The following describes two proteins that form a bound complex.

Sequence of protein 1:
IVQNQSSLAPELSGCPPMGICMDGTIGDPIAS

Residue-level contacts at the interface:
Residue P267 in protein 2 interacts with residue S12 in protein 1 (closest heavy-atom distance 3.9 Å).
Residue D171 in protein 2 is in contact with residue N9 in protein 1 (closest heavy-atom distance 3.5 Å).
Residue L195 in protein 2 contacts residue I25 in protein 1 (closest heavy-atom distance 3.7 Å).
Residue P267 in protein 2 contacts residue N9 in protein 1 (closest heavy-atom distance 3.7 Å).
Residue W266 in protein 2 is in contact with residue S11 in protein 1 (closest heavy-atom distance 3.9 Å).
Residue L158 in protein 2 contacts residue M23 in protein 1 (closest heavy-atom distance 3.5 Å).
Residue Y268 in protein 2 interacts with residue Q8 in protein 1 (closest heavy-atom distance 3.1 Å).
Residue V167 in protein 2 contacts residue Q10 in protein 1 (closest heavy-atom distance 3.6 Å).
Residue V229 in protein 2 contacts residue P22 in protein 1 (closest heavy-atom distance 3.5 Å).
Residue Y163 in protein 2 contacts residue G24 in protein 1 (closest heavy-atom distance 3.5 Å).
Residue G230 in protein 2 contacts residue M23 in protein 1 (closest heavy-atom distance 3.8 Å).
Residue Y71 in protein 2 interacts with residue Q8 in protein 1 (closest heavy-atom distance 3.6 Å).
Residue R200 in protein 2 contacts residue T30 in protein 1 (closest heavy-atom distance 3.9 Å).
Residue L158 in protein 2 contacts residue A14 in protein 1 (closest heavy-atom distance 3.7 Å).
Residue T159 in protein 2 contacts residue M23 in protein 1 (closest heavy-atom distance 3.2 Å).
Residue C133 in protein 2 is in contact with residue P22 in protein 1 (closest heavy-atom distance 3.7 Å).
Residue H264 in protein 2 contacts residue S11 in protein 1 (closest heavy-atom distance 2.6 Å).
Residue Y268 in protein 2 contacts residue N9 in protein 1 (closest heavy-atom distance 2.9 Å).
Residue S270 in protein 2 interacts with residue V7 in protein 1 (closest heavy-atom distance 2.9 Å).
Residue T197 in protein 2 contacts residue I31 in protein 1 (closest heavy-atom distance 3.5 Å).
Residue Y268 in protein 2 is in contact with residue S12 in protein 1 (closest heavy-atom distance 3.2 Å).
Residue S129 in protein 2 is in contact with residue E16 in protein 1 (closest heavy-atom distance 2.8 Å).
Residue N166 in protein 2 interacts with residue Q10 in protein 1 (closest heavy-atom distance 3.4 Å).
Residue Y163 in protein 2 is in contact with residue A14 in protein 1 (closest heavy-atom distance 4.0 Å).
Residue P205 in protein 2 interacts with residue G29 in protein 1 (closest heavy-atom distance 3.4 Å).
Residue K269 in protein 2 contacts residue Q8 in protein 1 (closest heavy-atom distance 4.0 Å).
Residue D171 in protein 2 interacts with residue Q10 in protein 1 (closest heavy-atom distance 2.9 Å).
Residue K269 in protein 2 is in contact with residue I6 in protein 1 (closest heavy-atom distance 3.9 Å).
Residue S132 in protein 2 is in contact with residue P21 in protein 1 (closest heavy-atom distance 3.2 Å).
Residue G230 in protein 2 is in contact with residue P22 in protein 1 (closest heavy-atom distance 4.0 Å).
Residue K269 in protein 2 contacts residue V7 in protein 1 (closest heavy-atom distance 3.6 Å).
Residue T159 in protein 2 interacts with residue I25 in protein 1 (closest heavy-atom distance 3.7 Å).
Residue R200 in protein 2 interacts with residue G29 in protein 1 (closest heavy-atom distance 2.8 Å).
Residue H228 in protein 2 interacts with residue P22 in protein 1 (closest heavy-atom distance 3.6 Å).
Residue Y206 in protein 2 interacts with residue I25 in protein 1 (closest heavy-atom distance 3.4 Å).
Residue Y222 in protein 2 interacts with residue M23 in protein 1 (closest heavy-atom distance 3.4 Å).
Residue K269 in protein 2 interacts with residue S12 in protein 1 (closest heavy-atom distance 3.8 Å).
Residue N166 in protein 2 is in contact with residue I35 in protein 1 (closest heavy-atom distance 3.6 Å).
Residue Y157 in protein 2 interacts with residue P15 in protein 1 (closest heavy-atom distance 3.5 Å).
Residue S129 in protein 2 contacts residue P15 in protein 1 (closest heavy-atom distance 3.9 Å).
Residue Y157 in protein 2 is in contact with residue S11 in protein 1 (closest heavy-atom distance 3.1 Å).
Residue T131 in protein 2 interacts with residue E16 in protein 1 (closest heavy-atom distance 2.6 Å).
Residue V229 in protein 2 contacts residue M23 in protein 1 (closest heavy-atom distance 3.7 Å).
Residue N164 in protein 2 is in contact with residue A14 in protein 1 (closest heavy-atom distance 3.8 Å).
Residue L158 in protein 2 contacts residue S11 in protein 1 (closest heavy-atom distance 4.0 Å).
Residue N164 in protein 2 is in contact with residue I35 in protein 1 (closest heavy-atom distance 3.7 Å).
Residue C265 in protein 2 contacts residue S11 in protein 1 (closest heavy-atom distance 3.9 Å).
Residue W266 in protein 2 is in contact with residue N9 in protein 1 (closest heavy-atom distance 2.9 Å).
Residue S129 in protein 2 contacts residue P22 in protein 1 (closest heavy-atom distance 3.4 Å).
Residue Y71 in protein 2 contacts residue N9 in protein 1 (closest heavy-atom distance 3.4 Å).
Residue H228 in protein 2 contacts residue P21 in protein 1 (closest heavy-atom distance 2.9 Å).
Residue Y163 in protein 2 is in contact with residue S18 in protein 1 (closest heavy-atom distance 2.7 Å).
Residue H128 in protein 2 is in contact with residue S12 in protein 1 (closest heavy-atom distance 2.8 Å).
Residue L158 in protein 2 contacts residue P22 in protein 1 (closest heavy-atom distance 3.7 Å).
Residue T131 in protein 2 is in contact with residue P22 in protein 1 (closest heavy-atom distance 3.8 Å).
Residue T131 in protein 2 is in contact with residue P21 in protein 1 (closest heavy-atom distance 3.5 Å).
Residue V167 in protein 2 interacts with residue S11 in protein 1 (closest heavy-atom distance 3.8 Å).
Residue C231 in protein 2 is in contact with residue P22 in protein 1 (closest heavy-atom distance 3.9 Å).
Residue T159 in protein 2 interacts with residue G24 in protein 1 (closest heavy-atom distance 4.0 Å).
Residue Y163 in protein 2 is in contact with residue P34 in protein 1 (closest heavy-atom distance 3.8 Å).

Sequence of protein 2:
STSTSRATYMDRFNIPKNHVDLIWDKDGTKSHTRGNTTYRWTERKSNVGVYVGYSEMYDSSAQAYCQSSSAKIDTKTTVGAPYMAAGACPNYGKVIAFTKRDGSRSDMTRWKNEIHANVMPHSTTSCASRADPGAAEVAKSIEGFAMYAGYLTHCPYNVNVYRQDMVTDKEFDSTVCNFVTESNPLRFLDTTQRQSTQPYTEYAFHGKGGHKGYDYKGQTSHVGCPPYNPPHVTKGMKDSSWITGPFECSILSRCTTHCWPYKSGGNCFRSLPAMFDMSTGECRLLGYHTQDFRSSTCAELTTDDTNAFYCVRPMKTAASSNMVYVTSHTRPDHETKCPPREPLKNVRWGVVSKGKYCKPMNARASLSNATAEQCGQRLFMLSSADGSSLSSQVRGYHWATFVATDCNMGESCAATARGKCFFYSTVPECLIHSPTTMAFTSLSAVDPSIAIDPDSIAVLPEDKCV